The following describes two proteins that form a bound complex.

Sequence of chain A:
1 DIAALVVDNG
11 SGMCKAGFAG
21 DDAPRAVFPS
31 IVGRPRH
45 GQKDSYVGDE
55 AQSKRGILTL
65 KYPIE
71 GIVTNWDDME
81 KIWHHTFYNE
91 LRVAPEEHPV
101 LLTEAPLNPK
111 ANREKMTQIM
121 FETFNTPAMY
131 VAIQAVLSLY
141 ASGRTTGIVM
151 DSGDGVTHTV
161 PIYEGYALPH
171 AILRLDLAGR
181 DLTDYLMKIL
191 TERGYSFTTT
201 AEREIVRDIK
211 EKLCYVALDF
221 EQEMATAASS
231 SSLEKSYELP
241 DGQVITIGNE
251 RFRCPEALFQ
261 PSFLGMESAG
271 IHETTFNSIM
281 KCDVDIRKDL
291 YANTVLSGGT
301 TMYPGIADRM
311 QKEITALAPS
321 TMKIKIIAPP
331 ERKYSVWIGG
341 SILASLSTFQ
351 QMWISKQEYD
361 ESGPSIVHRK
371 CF

Contacts between the two chains:
Residue L792 in chain B is in contact with residue D22 in chain A (closest heavy-atom distance 4.0 Å).
Residue K789 in chain B contacts residue G20 in chain A (closest heavy-atom distance 4.3 Å).
Residue P626 in chain B interacts with residue F28 in chain A (closest heavy-atom distance 3.8 Å).
Residue Y621 in chain B is in contact with residue E331 in chain A (closest heavy-atom distance 3.3 Å).
Residue L624 in chain B contacts residue A23 in chain A (closest heavy-atom distance 4.4 Å).
Residue L797 in chain B contacts residue I338 in chain A (closest heavy-atom distance 4.5 Å).
Residue L624 in chain B interacts with residue P24 in chain A (closest heavy-atom distance 4.2 Å).
Residue F796 in chain B contacts residue E331 in chain A (closest heavy-atom distance 4.6 Å).
Residue H794 in chain B is in contact with residue E331 in chain A (closest heavy-atom distance 4.8 Å).
Residue K800 in chain B interacts with residue I342 in chain A (closest heavy-atom distance 3.6 Å).
Residue K629 in chain B is in contact with residue R25 in chain A (closest heavy-atom distance 4.2 Å).
Residue I804 in chain B is in contact with residue L346 in chain A (closest heavy-atom distance 4.7 Å).
Residue L807 in chain B contacts residue T145 in chain A (closest heavy-atom distance 4.5 Å).
Residue V803 in chain B interacts with residue Y140 in chain A (closest heavy-atom distance 3.8 Å).
Residue S642 in chain B interacts with residue K58 in chain A (closest heavy-atom distance 3.3 Å).
Residue L624 in chain B is in contact with residue V27 in chain A (closest heavy-atom distance 4.0 Å).
Residue P626 in chain B is in contact with residue V27 in chain A (closest heavy-atom distance 2.8 Å).
Residue R770 in chain B contacts residue D22 in chain A (closest heavy-atom distance 3.8 Å).
Residue L807 in chain B is in contact with residue L346 in chain A (closest heavy-atom distance 4.7 Å).
Residue F796 in chain B interacts with residue P330 in chain A (closest heavy-atom distance 4.8 Å).
Residue P626 in chain B is in contact with residue M13 in chain A (closest heavy-atom distance 4.8 Å).
Residue E647 in chain B contacts residue R59 in chain A (closest heavy-atom distance 2.8 Å).
Residue T644 in chain B interacts with residue G60 in chain A (closest heavy-atom distance 3.7 Å).
Residue H794 in chain B interacts with residue D22 in chain A (closest heavy-atom distance 3.5 Å).
Residue V643 in chain B is in contact with residue S57 in chain A (closest heavy-atom distance 3.0 Å).
Residue S768 in chain B is in contact with residue E331 in chain A (closest heavy-atom distance 3.1 Å).
Residue Q627 in chain B contacts residue D53 in chain A (closest heavy-atom distance 4.2 Å).
Residue L624 in chain B contacts residue Y334 in chain A (closest heavy-atom distance 3.1 Å).
Residue T644 in chain B interacts with residue I61 in chain A (closest heavy-atom distance 4.4 Å).
Residue L797 in chain B contacts residue D22 in chain A (closest heavy-atom distance 3.0 Å).
Residue Y621 in chain B contacts residue A23 in chain A (closest heavy-atom distance 2.9 Å).
Residue V803 in chain B is in contact with residue R144 in chain A (closest heavy-atom distance 4.0 Å).
Residue K789 in chain B contacts residue D21 in chain A (closest heavy-atom distance 3.0 Å).
Residue S793 in chain B is in contact with residue D22 in chain A (closest heavy-atom distance 2.9 Å).
Residue V803 in chain B interacts with residue G143 in chain A (closest heavy-atom distance 3.3 Å).
Residue S642 in chain B interacts with residue E54 in chain A (closest heavy-atom distance 3.6 Å).
Residue S622 in chain B is in contact with residue M302 in chain A (closest heavy-atom distance 3.9 Å).
Residue Y621 in chain B is in contact with residue D22 in chain A (closest heavy-atom distance 2.9 Å).
Residue A799 in chain B interacts with residue G143 in chain A (closest heavy-atom distance 4.7 Å).
Residue K789 in chain B contacts residue F18 in chain A (closest heavy-atom distance 4.4 Å).
Residue Q632 in chain B is in contact with residue D53 in chain A (closest heavy-atom distance 3.9 Å).
Residue E641 in chain B is in contact with residue K58 in chain A (closest heavy-atom distance 3.9 Å).
Residue K806 in chain B interacts with residue G143 in chain A (closest heavy-atom distance 4.7 Å).
Residue R770 in chain B contacts residue A23 in chain A (closest heavy-atom distance 3.7 Å).
Residue S642 in chain B contacts residue S57 in chain A (closest heavy-atom distance 2.9 Å).
Residue V803 in chain B contacts residue S142 in chain A (closest heavy-atom distance 4.6 Å).
Residue L797 in chain B contacts residue D21 in chain A (closest heavy-atom distance 4.7 Å).
Residue L807 in chain B interacts with residue Y140 in chain A (closest heavy-atom distance 3.8 Å).
Residue E810 in chain B contacts residue E164 in chain A (closest heavy-atom distance 3.9 Å).
Residue Y621 in chain B interacts with residue I338 in chain A (closest heavy-atom distance 4.4 Å).
Residue K806 in chain B interacts with residue T145 in chain A (closest heavy-atom distance 4.4 Å).
Residue S768 in chain B interacts with residue P330 in chain A (closest heavy-atom distance 3.5 Å).
Residue P788 in chain B interacts with residue D22 in chain A (closest heavy-atom distance 4.4 Å).
Residue E647 in chain B is in contact with residue S57 in chain A (closest heavy-atom distance 4.1 Å).
Residue Y621 in chain B interacts with residue Y334 in chain A (closest heavy-atom distance 3.5 Å).
Residue L630 in chain B interacts with residue D53 in chain A (closest heavy-atom distance 4.6 Å).
Residue E647 in chain B interacts with residue Q56 in chain A (closest heavy-atom distance 2.4 Å).
Residue S622 in chain B contacts residue K333 in chain A (closest heavy-atom distance 3.7 Å).
Residue T644 in chain B contacts residue S57 in chain A (closest heavy-atom distance 3.9 Å).
Residue E641 in chain B contacts residue E54 in chain A (closest heavy-atom distance 3.9 Å).

Sequence of chain B:
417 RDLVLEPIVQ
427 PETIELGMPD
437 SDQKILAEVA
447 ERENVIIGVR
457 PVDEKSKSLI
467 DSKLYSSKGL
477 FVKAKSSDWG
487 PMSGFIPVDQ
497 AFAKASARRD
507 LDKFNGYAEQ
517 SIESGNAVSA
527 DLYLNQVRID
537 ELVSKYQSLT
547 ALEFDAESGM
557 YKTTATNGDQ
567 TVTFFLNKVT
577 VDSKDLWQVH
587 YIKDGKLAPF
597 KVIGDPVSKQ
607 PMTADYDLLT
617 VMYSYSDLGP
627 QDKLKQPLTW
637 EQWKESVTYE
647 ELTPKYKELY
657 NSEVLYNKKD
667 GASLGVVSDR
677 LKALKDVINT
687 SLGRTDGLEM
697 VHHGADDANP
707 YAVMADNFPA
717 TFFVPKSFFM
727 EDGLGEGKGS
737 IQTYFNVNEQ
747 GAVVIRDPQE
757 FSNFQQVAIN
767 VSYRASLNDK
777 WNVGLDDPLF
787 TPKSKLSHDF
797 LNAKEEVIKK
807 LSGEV